Contacts between the two chains:
Residue Q90 in protein 1 contacts residue V16 in protein 2 (closest heavy-atom distance 4.4 Å).
Residue G97 in protein 1 is in contact with residue W13 in protein 2 (closest heavy-atom distance 4.8 Å).
Residue R93 in protein 1 interacts with residue W13 in protein 2 (closest heavy-atom distance 3.8 Å).
Residue Q90 in protein 1 interacts with residue W14 in protein 2 (closest heavy-atom distance 3.1 Å).
Residue L98 in protein 1 is in contact with residue W13 in protein 2 (closest heavy-atom distance 3.7 Å).
Residue R93 in protein 1 is in contact with residue V16 in protein 2 (closest heavy-atom distance 4.4 Å).
Residue R94 in protein 1 interacts with residue W13 in protein 2 (closest heavy-atom distance 4.5 Å).
Residue R94 in protein 1 contacts residue W14 in protein 2 (closest heavy-atom distance 3.5 Å).
Residue Q90 in protein 1 is in contact with residue V15 in protein 2 (closest heavy-atom distance 3.4 Å).
Residue G101 in protein 1 is in contact with residue W13 in protein 2 (closest heavy-atom distance 4.4 Å).
Residue R93 in protein 1 is in contact with residue V15 in protein 2 (closest heavy-atom distance 4.4 Å).
Residue R93 in protein 1 is in contact with residue W14 in protein 2 (closest heavy-atom distance 2.1 Å).
Residue L102 in protein 1 is in contact with residue W13 in protein 2 (closest heavy-atom distance 3.7 Å).

Sequence of protein 1:
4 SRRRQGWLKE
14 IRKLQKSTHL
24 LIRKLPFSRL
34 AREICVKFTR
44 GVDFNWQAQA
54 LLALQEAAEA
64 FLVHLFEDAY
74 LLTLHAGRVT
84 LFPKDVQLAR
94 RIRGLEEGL

These two protein chains interact to form a complex.

Sequence of protein 2:
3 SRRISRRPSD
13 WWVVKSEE